Sequence of the second protein:
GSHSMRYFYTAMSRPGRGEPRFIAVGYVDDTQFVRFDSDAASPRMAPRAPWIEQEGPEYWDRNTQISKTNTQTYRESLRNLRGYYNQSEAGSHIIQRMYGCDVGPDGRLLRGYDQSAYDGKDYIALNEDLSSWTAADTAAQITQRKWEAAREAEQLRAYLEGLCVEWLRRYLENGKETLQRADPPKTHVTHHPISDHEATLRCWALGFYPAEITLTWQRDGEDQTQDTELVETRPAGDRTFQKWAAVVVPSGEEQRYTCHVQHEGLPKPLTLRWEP

Sequence of the first protein:
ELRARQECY

Residue-level contacts at the interface:
Residue Y159 in the second protein interacts with residue E1 in the first protein (closest heavy-atom distance 2.6 Å).
Residue Y9 in the second protein contacts residue Q6 in the first protein (closest heavy-atom distance 3.4 Å).
Residue Y74 in the second protein interacts with residue Q6 in the first protein (closest heavy-atom distance 2.6 Å).
Residue Y9 in the second protein interacts with residue L2 in the first protein (closest heavy-atom distance 3.4 Å).
Residue W147 in the second protein interacts with residue C8 in the first protein (closest heavy-atom distance 2.9 Å).
Residue N80 in the second protein interacts with residue C8 in the first protein (closest heavy-atom distance 4.2 Å).
Residue R62 in the second protein is in contact with residue E1 in the first protein (closest heavy-atom distance 2.8 Å).
Residue E152 in the second protein contacts residue R3 in the first protein (closest heavy-atom distance 3.0 Å).
Residue K146 in the second protein contacts residue C8 in the first protein (closest heavy-atom distance 2.7 Å).
Residue L163 in the second protein is in contact with residue E1 in the first protein (closest heavy-atom distance 4.5 Å).
Residue L81 in the second protein is in contact with residue Y9 in the first protein (closest heavy-atom distance 3.5 Å).
Residue E152 in the second protein contacts residue Q6 in the first protein (closest heavy-atom distance 3.8 Å).
Residue R97 in the second protein interacts with residue Y9 in the first protein (closest heavy-atom distance 3.4 Å).
Residue K146 in the second protein contacts residue E7 in the first protein (closest heavy-atom distance 3.7 Å).
Residue M45 in the second protein interacts with residue L2 in the first protein (closest heavy-atom distance 4.0 Å).
Residue T73 in the second protein is in contact with residue C8 in the first protein (closest heavy-atom distance 3.8 Å).
Residue N63 in the second protein contacts residue L2 in the first protein (closest heavy-atom distance 3.0 Å).
Residue S77 in the second protein contacts residue C8 in the first protein (closest heavy-atom distance 3.3 Å).
Residue I66 in the second protein contacts residue A4 in the first protein (closest heavy-atom distance 3.8 Å).
Residue I124 in the second protein interacts with residue Y9 in the first protein (closest heavy-atom distance 4.5 Å).
Residue R97 in the second protein interacts with residue Q6 in the first protein (closest heavy-atom distance 3.2 Å).
Residue T73 in the second protein interacts with residue Q6 in the first protein (closest heavy-atom distance 3.9 Å).
Residue I95 in the second protein interacts with residue Y9 in the first protein (closest heavy-atom distance 3.9 Å).
Residue R97 in the second protein contacts residue R3 in the first protein (closest heavy-atom distance 3.5 Å).
Residue Y99 in the second protein interacts with residue R3 in the first protein (closest heavy-atom distance 3.1 Å).
Residue Y159 in the second protein interacts with residue R3 in the first protein (closest heavy-atom distance 3.6 Å).
Residue W167 in the second protein contacts residue E1 in the first protein (closest heavy-atom distance 3.4 Å).
Residue Y9 in the second protein is in contact with residue R3 in the first protein (closest heavy-atom distance 4.6 Å).
Residue N63 in the second protein interacts with residue E1 in the first protein (closest heavy-atom distance 3.1 Å).
Residue S116 in the second protein is in contact with residue Y9 in the first protein (closest heavy-atom distance 2.7 Å).
Residue L156 in the second protein interacts with residue R3 in the first protein (closest heavy-atom distance 3.5 Å).
Residue Y159 in the second protein is in contact with residue L2 in the first protein (closest heavy-atom distance 3.8 Å).
Residue Q96 in the second protein contacts residue Y9 in the first protein (closest heavy-atom distance 4.5 Å).
Residue W147 in the second protein interacts with residue E7 in the first protein (closest heavy-atom distance 3.7 Å).
Residue S67 in the second protein is in contact with residue L2 in the first protein (closest heavy-atom distance 3.3 Å).
Residue Y123 in the second protein is in contact with residue Y9 in the first protein (closest heavy-atom distance 3.8 Å).
Residue T73 in the second protein contacts residue E7 in the first protein (closest heavy-atom distance 4.3 Å).
Residue A150 in the second protein is in contact with residue E7 in the first protein (closest heavy-atom distance 4.1 Å).
Residue S77 in the second protein is in contact with residue Y9 in the first protein (closest heavy-atom distance 2.9 Å).
Residue K146 in the second protein interacts with residue Y9 in the first protein (closest heavy-atom distance 3.0 Å).
Residue I66 in the second protein contacts residue L2 in the first protein (closest heavy-atom distance 3.8 Å).
Residue Y7 in the second protein contacts residue E1 in the first protein (closest heavy-atom distance 2.8 Å).
Residue Y171 in the second protein contacts residue E1 in the first protein (closest heavy-atom distance 2.7 Å).
Residue T143 in the second protein contacts residue Y9 in the first protein (closest heavy-atom distance 2.8 Å).
Residue Q155 in the second protein is in contact with residue R3 in the first protein (closest heavy-atom distance 4.4 Å).
Residue Q155 in the second protein interacts with residue R5 in the first protein (closest heavy-atom distance 3.4 Å).
Residue Y7 in the second protein interacts with residue L2 in the first protein (closest heavy-atom distance 3.4 Å).
Residue Y99 in the second protein contacts residue L2 in the first protein (closest heavy-atom distance 3.6 Å).
Residue Y59 in the second protein contacts residue E1 in the first protein (closest heavy-atom distance 3.6 Å).
Residue N80 in the second protein contacts residue Y9 in the first protein (closest heavy-atom distance 2.9 Å).
Residue Y84 in the second protein is in contact with residue Y9 in the first protein (closest heavy-atom distance 2.7 Å).
Residue Y99 in the second protein is in contact with residue Q6 in the first protein (closest heavy-atom distance 4.0 Å).
Residue W147 in the second protein contacts residue Y9 in the first protein (closest heavy-atom distance 3.9 Å).
Residue E152 in the second protein contacts residue E7 in the first protein (closest heavy-atom distance 3.1 Å).
Residue Y74 in the second protein contacts residue Y9 in the first protein (closest heavy-atom distance 3.7 Å).
Residue M5 in the second protein contacts residue E1 in the first protein (closest heavy-atom distance 4.2 Å).
Residue I66 in the second protein is in contact with residue R3 in the first protein (closest heavy-atom distance 3.5 Å).
Residue N70 in the second protein contacts residue Q6 in the first protein (closest heavy-atom distance 3.9 Å).
Residue E152 in the second protein interacts with residue R5 in the first protein (closest heavy-atom distance 4.5 Å).
Residue E76 in the second protein contacts residue C8 in the first protein (closest heavy-atom distance 3.0 Å).

The following describes two proteins that form a bound complex.